This data describes a binding interaction between two proteins.

Sequence of the first protein:
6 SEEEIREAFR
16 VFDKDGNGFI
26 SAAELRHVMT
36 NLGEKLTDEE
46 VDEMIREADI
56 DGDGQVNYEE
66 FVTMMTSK

Residue-level contacts at the interface:
Residue V61 in the first protein is in contact with residue F29 in the second protein (closest heavy-atom distance 4.4 Å).
Residue L30 in the first protein is in contact with residue F29 in the second protein (closest heavy-atom distance 3.9 Å).
Residue E39 in the first protein interacts with residue M30 in the second protein (closest heavy-atom distance 2.8 Å).
Residue M70 in the first protein interacts with residue A25 in the second protein (closest heavy-atom distance 3.6 Å).
Residue A53 in the first protein interacts with residue F29 in the second protein (closest heavy-atom distance 4.4 Å).
Residue L41 in the first protein is in contact with residue K33 in the second protein (closest heavy-atom distance 3.7 Å).
Residue A13 in the first protein interacts with residue T22 in the second protein (closest heavy-atom distance 3.5 Å).
Residue M70 in the first protein interacts with residue A21 in the second protein (closest heavy-atom distance 4.1 Å).
Residue V16 in the first protein contacts residue T22 in the second protein (closest heavy-atom distance 3.8 Å).
Residue I25 in the first protein contacts residue F29 in the second protein (closest heavy-atom distance 4.5 Å).
Residue S72 in the first protein is in contact with residue K28 in the second protein (closest heavy-atom distance 2.6 Å).
Residue E52 in the first protein is in contact with residue F29 in the second protein (closest heavy-atom distance 4.0 Å).
Residue M34 in the first protein is in contact with residue Y26 in the second protein (closest heavy-atom distance 3.6 Å).
Residue M49 in the first protein contacts residue F29 in the second protein (closest heavy-atom distance 3.2 Å).
Residue E52 in the first protein interacts with residue K28 in the second protein (closest heavy-atom distance 3.8 Å).
Residue M70 in the first protein is in contact with residue K28 in the second protein (closest heavy-atom distance 3.6 Å).
Residue L37 in the first protein is in contact with residue Y26 in the second protein (closest heavy-atom distance 3.7 Å).
Residue M69 in the first protein is in contact with residue A25 in the second protein (closest heavy-atom distance 4.2 Å).
Residue F66 in the first protein interacts with residue A25 in the second protein (closest heavy-atom distance 3.7 Å).
Residue K40 in the first protein is in contact with residue K33 in the second protein (closest heavy-atom distance 4.0 Å).
Residue F17 in the first protein is in contact with residue F29 in the second protein (closest heavy-atom distance 3.9 Å).
Residue E9 in the first protein is in contact with residue A21 in the second protein (closest heavy-atom distance 3.5 Å).
Residue A13 in the first protein contacts residue A21 in the second protein (closest heavy-atom distance 3.6 Å).
Residue M34 in the first protein interacts with residue M30 in the second protein (closest heavy-atom distance 3.2 Å).
Residue F17 in the first protein contacts residue T22 in the second protein (closest heavy-atom distance 4.3 Å).
Residue M49 in the first protein interacts with residue M30 in the second protein (closest heavy-atom distance 4.6 Å).
Residue F17 in the first protein is in contact with residue A25 in the second protein (closest heavy-atom distance 3.7 Å).
Residue M70 in the first protein interacts with residue V24 in the second protein (closest heavy-atom distance 4.1 Å).
Residue E52 in the first protein contacts residue K32 in the second protein (closest heavy-atom distance 4.4 Å).
Residue F66 in the first protein interacts with residue F29 in the second protein (closest heavy-atom distance 4.1 Å).
Residue M69 in the first protein interacts with residue F29 in the second protein (closest heavy-atom distance 4.0 Å).
Residue E39 in the first protein is in contact with residue K33 in the second protein (closest heavy-atom distance 4.8 Å).
Residue T71 in the first protein contacts residue K28 in the second protein (closest heavy-atom distance 5.0 Å).
Residue F17 in the first protein interacts with residue Y26 in the second protein (closest heavy-atom distance 4.4 Å).
Residue E48 in the first protein interacts with residue K32 in the second protein (closest heavy-atom distance 3.8 Å).
Residue E48 in the first protein contacts residue K33 in the second protein (closest heavy-atom distance 4.6 Å).
Residue E45 in the first protein interacts with residue K33 in the second protein (closest heavy-atom distance 2.7 Å).
Residue K73 in the first protein is in contact with residue K28 in the second protein (closest heavy-atom distance 3.4 Å).
Residue I10 in the first protein is in contact with residue A21 in the second protein (closest heavy-atom distance 4.5 Å).
Residue M69 in the first protein is in contact with residue K28 in the second protein (closest heavy-atom distance 3.3 Å).
Residue E39 in the first protein is in contact with residue Y26 in the second protein (closest heavy-atom distance 2.6 Å).
Residue E12 in the first protein contacts residue T19 in the second protein (closest heavy-atom distance 4.0 Å).
Residue E12 in the first protein interacts with residue T22 in the second protein (closest heavy-atom distance 5.0 Å).
Residue E52 in the first protein contacts residue R31 in the second protein (closest heavy-atom distance 4.1 Å).

Sequence of the second protein:
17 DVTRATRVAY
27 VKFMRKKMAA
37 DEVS